Interface contacts:
Residue A338 in the first protein is in contact with residue I171 in the second protein (closest heavy-atom distance 3.6 Å).
Residue N308 in the first protein is in contact with residue W162 in the second protein (closest heavy-atom distance 3.7 Å).
Residue L162 in the first protein contacts residue R80 in the second protein (closest heavy-atom distance 3.7 Å).
Residue F319 in the first protein interacts with residue H182 in the second protein (closest heavy-atom distance 3.8 Å).
Residue D320 in the first protein is in contact with residue T180 in the second protein (closest heavy-atom distance 3.8 Å).
Residue P322 in the first protein is in contact with residue I171 in the second protein (closest heavy-atom distance 4.2 Å).
Residue E362 in the first protein is in contact with residue R77 in the second protein (closest heavy-atom distance 3.3 Å).
Residue V323 in the first protein contacts residue F181 in the second protein (closest heavy-atom distance 3.6 Å).
Residue Y392 in the first protein contacts residue R80 in the second protein (closest heavy-atom distance 4.2 Å).
Residue K307 in the first protein is in contact with residue K160 in the second protein (closest heavy-atom distance 3.4 Å).
Residue L334 in the first protein contacts residue C178 in the second protein (closest heavy-atom distance 3.7 Å).
Residue P302 in the first protein interacts with residue W162 in the second protein (closest heavy-atom distance 3.2 Å).
Residue M337 in the first protein interacts with residue Y172 in the second protein (closest heavy-atom distance 3.5 Å).
Residue V321 in the first protein interacts with residue F181 in the second protein (closest heavy-atom distance 2.7 Å).
Residue M325 in the first protein is in contact with residue P177 in the second protein (closest heavy-atom distance 3.2 Å).
Residue I335 in the first protein is in contact with residue C178 in the second protein (closest heavy-atom distance 4.2 Å).
Residue R341 in the first protein contacts residue Y172 in the second protein (closest heavy-atom distance 4.4 Å).
Residue A338 in the first protein is in contact with residue Y172 in the second protein (closest heavy-atom distance 3.3 Å).
Residue D320 in the first protein interacts with residue H182 in the second protein (closest heavy-atom distance 2.9 Å).
Residue F303 in the first protein is in contact with residue W162 in the second protein (closest heavy-atom distance 4.5 Å).
Residue V323 in the first protein is in contact with residue C178 in the second protein (closest heavy-atom distance 4.1 Å).
Residue N163 in the first protein interacts with residue P84 in the second protein (closest heavy-atom distance 3.8 Å).
Residue T266 in the first protein interacts with residue Y176 in the second protein (closest heavy-atom distance 3.7 Å).
Residue P395 in the first protein interacts with residue R80 in the second protein (closest heavy-atom distance 4.0 Å).
Residue P395 in the first protein interacts with residue Y83 in the second protein (closest heavy-atom distance 4.0 Å).
Residue Y330 in the first protein contacts residue Y176 in the second protein (closest heavy-atom distance 4.3 Å).
Residue N163 in the first protein is in contact with residue A82 in the second protein (closest heavy-atom distance 3.0 Å).
Residue V321 in the first protein contacts residue R179 in the second protein (closest heavy-atom distance 4.3 Å).
Residue L162 in the first protein contacts residue H79 in the second protein (closest heavy-atom distance 4.3 Å).
Residue V321 in the first protein is in contact with residue W162 in the second protein (closest heavy-atom distance 3.5 Å).
Residue K365 in the first protein is in contact with residue Y74 in the second protein (closest heavy-atom distance 3.9 Å).
Residue V321 in the first protein is in contact with residue H182 in the second protein (closest heavy-atom distance 3.9 Å).
Residue D331 in the first protein contacts residue P177 in the second protein (closest heavy-atom distance 3.2 Å).
Residue S393 in the first protein contacts residue R80 in the second protein (closest heavy-atom distance 3.6 Å).
Residue L334 in the first protein contacts residue Y172 in the second protein (closest heavy-atom distance 2.8 Å).
Residue P302 in the first protein contacts residue F181 in the second protein (closest heavy-atom distance 3.5 Å).
Residue V323 in the first protein contacts residue R179 in the second protein (closest heavy-atom distance 3.1 Å).
Residue V321 in the first protein interacts with residue T180 in the second protein (closest heavy-atom distance 3.1 Å).
Residue P322 in the first protein is in contact with residue T180 in the second protein (closest heavy-atom distance 4.2 Å).
Residue L334 in the first protein interacts with residue P177 in the second protein (closest heavy-atom distance 3.7 Å).
Residue I366 in the first protein interacts with residue R80 in the second protein (closest heavy-atom distance 3.8 Å).
Residue K365 in the first protein contacts residue R80 in the second protein (closest heavy-atom distance 3.2 Å).
Residue Q342 in the first protein interacts with residue I171 in the second protein (closest heavy-atom distance 4.3 Å).
Residue N163 in the first protein is in contact with residue H79 in the second protein (closest heavy-atom distance 2.9 Å).
Residue P396 in the first protein interacts with residue Y83 in the second protein (closest heavy-atom distance 4.4 Å).
Residue N308 in the first protein interacts with residue A158 in the second protein (closest heavy-atom distance 3.3 Å).
Residue N308 in the first protein contacts residue K160 in the second protein (closest heavy-atom distance 3.6 Å).
Residue D304 in the first protein contacts residue W162 in the second protein (closest heavy-atom distance 3.9 Å).
Residue P322 in the first protein interacts with residue C178 in the second protein (closest heavy-atom distance 3.6 Å).
Residue E362 in the first protein is in contact with residue T66 in the second protein (closest heavy-atom distance 3.3 Å).
Residue N163 in the first protein interacts with residue Y83 in the second protein (closest heavy-atom distance 3.4 Å).
Residue A358 in the first protein is in contact with residue S63 in the second protein (closest heavy-atom distance 3.9 Å).
Residue K365 in the first protein contacts residue R81 in the second protein (closest heavy-atom distance 4.4 Å).
Residue G324 in the first protein contacts residue P177 in the second protein (closest heavy-atom distance 4.1 Å).
Residue G324 in the first protein interacts with residue C178 in the second protein (closest heavy-atom distance 4.3 Å).
Residue N163 in the first protein is in contact with residue R80 in the second protein (closest heavy-atom distance 3.8 Å).
Residue D363 in the first protein interacts with residue Y74 in the second protein (closest heavy-atom distance 3.0 Å).
Residue Y330 in the first protein is in contact with residue P177 in the second protein (closest heavy-atom distance 4.4 Å).
Residue P322 in the first protein is in contact with residue R179 in the second protein (closest heavy-atom distance 3.3 Å).
Residue D320 in the first protein is in contact with residue I165 in the second protein (closest heavy-atom distance 3.3 Å).

These two protein chains interact to form a complex.

Sequence of the second protein:
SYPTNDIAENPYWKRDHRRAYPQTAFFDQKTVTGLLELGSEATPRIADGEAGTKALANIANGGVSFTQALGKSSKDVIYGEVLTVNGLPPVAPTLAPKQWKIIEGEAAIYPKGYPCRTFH

Sequence of the first protein:
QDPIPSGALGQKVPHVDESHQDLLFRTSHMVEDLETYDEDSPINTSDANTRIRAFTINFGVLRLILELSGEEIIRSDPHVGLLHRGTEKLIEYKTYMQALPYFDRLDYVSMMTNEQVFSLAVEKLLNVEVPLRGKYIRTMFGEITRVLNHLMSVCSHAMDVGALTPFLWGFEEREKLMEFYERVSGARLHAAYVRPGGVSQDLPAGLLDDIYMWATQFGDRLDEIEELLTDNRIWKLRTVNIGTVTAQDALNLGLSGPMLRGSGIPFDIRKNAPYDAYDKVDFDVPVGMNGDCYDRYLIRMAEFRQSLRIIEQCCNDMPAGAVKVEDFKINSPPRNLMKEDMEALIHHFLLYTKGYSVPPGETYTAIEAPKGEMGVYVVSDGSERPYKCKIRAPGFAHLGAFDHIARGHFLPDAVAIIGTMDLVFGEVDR